This data describes a binding interaction between two proteins.

Sequence of the second protein:
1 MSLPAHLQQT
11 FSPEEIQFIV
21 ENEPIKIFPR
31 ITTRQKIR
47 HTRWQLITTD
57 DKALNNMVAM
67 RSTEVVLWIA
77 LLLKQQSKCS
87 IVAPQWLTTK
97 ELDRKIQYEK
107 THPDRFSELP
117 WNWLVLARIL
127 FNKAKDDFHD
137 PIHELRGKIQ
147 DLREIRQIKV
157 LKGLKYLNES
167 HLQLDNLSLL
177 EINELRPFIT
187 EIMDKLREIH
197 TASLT

Sequence of the first protein:
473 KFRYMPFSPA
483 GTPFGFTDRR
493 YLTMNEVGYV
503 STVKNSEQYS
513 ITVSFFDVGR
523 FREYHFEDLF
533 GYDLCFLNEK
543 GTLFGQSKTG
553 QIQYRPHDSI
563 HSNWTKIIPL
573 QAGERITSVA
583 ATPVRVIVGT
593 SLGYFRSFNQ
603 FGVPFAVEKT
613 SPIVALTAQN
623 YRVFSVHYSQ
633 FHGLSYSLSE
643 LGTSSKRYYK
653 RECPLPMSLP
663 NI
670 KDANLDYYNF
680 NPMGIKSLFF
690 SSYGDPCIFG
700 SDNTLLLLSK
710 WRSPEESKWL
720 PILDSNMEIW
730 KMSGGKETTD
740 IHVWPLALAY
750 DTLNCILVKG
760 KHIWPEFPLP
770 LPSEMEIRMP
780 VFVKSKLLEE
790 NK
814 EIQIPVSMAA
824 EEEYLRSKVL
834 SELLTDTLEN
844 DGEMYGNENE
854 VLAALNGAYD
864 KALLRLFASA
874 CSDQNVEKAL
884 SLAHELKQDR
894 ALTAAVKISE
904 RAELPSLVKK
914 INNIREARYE

Interface contacts:
Residue D519 in the first protein interacts with residue R30 in the second protein (closest heavy-atom distance 3.7 Å).
Residue G521 in the first protein contacts residue R30 in the second protein (closest heavy-atom distance 4.6 Å).
Residue Y848 in the first protein contacts residue I37 in the second protein (closest heavy-atom distance 4.2 Å).
Residue V520 in the first protein interacts with residue R30 in the second protein (closest heavy-atom distance 3.8 Å).
Residue M847 in the first protein is in contact with residue K36 in the second protein (closest heavy-atom distance 3.3 Å).
Residue M847 in the first protein interacts with residue I37 in the second protein (closest heavy-atom distance 2.8 Å).
Residue M847 in the first protein contacts residue R38 in the second protein (closest heavy-atom distance 4.5 Å).
Residue F518 in the first protein interacts with residue R30 in the second protein (closest heavy-atom distance 3.9 Å).